Sequence of protein 1:
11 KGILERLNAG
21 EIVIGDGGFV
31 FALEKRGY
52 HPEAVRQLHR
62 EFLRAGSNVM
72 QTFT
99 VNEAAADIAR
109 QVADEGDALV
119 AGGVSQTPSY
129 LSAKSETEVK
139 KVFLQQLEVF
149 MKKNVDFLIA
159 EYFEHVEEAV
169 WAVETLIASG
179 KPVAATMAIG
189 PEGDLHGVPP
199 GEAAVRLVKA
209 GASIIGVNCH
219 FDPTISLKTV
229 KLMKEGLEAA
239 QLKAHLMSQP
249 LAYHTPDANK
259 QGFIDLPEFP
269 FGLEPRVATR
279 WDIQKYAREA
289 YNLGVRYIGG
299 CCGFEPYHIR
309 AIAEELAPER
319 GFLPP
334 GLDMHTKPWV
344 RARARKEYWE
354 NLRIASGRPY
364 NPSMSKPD

Sequence of protein 2:
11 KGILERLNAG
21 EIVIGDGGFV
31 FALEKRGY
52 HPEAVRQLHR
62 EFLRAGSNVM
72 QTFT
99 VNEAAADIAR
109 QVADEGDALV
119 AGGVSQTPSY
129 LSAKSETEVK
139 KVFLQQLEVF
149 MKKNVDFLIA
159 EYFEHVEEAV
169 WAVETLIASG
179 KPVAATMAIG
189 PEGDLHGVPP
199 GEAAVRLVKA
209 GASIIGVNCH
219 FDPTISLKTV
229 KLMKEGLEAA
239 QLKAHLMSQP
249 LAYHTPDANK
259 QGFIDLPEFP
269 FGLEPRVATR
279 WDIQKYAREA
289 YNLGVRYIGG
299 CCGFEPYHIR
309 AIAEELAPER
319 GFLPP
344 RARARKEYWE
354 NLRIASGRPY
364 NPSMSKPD

Interface contacts:
Residue D263 in protein 1 interacts with residue R346 in protein 2 (closest heavy-atom distance 3.2 Å).
Residue A358 in protein 1 interacts with residue P365 in protein 2 (closest heavy-atom distance 3.3 Å).
Residue F269 in protein 1 is in contact with residue W279 in protein 2 (closest heavy-atom distance 3.0 Å).
Residue S359 in protein 1 is in contact with residue P365 in protein 2 (closest heavy-atom distance 3.1 Å).
Residue P365 in protein 1 is in contact with residue A358 in protein 2 (closest heavy-atom distance 3.4 Å).
Residue I357 in protein 1 is in contact with residue N364 in protein 2 (closest heavy-atom distance 2.6 Å).
Residue S359 in protein 1 interacts with residue S366 in protein 2 (closest heavy-atom distance 3.3 Å).
Residue N364 in protein 1 is in contact with residue R356 in protein 2 (closest heavy-atom distance 2.9 Å).
Residue N364 in protein 1 is in contact with residue I357 in protein 2 (closest heavy-atom distance 2.9 Å).
Residue G37 in protein 1 contacts residue R65 in protein 2 (closest heavy-atom distance 3.2 Å).
Residue R361 in protein 1 interacts with residue P273 in protein 2 (closest heavy-atom distance 2.7 Å).
Residue P265 in protein 1 is in contact with residue Y351 in protein 2 (closest heavy-atom distance 2.6 Å).
Residue D280 in protein 1 is in contact with residue R361 in protein 2 (closest heavy-atom distance 2.7 Å).
Residue G360 in protein 1 contacts residue P254 in protein 2 (closest heavy-atom distance 3.1 Å).
Residue V275 in protein 1 is in contact with residue R361 in protein 2 (closest heavy-atom distance 2.8 Å).
Residue G270 in protein 1 is in contact with residue W352 in protein 2 (closest heavy-atom distance 3.4 Å).
Residue G360 in protein 1 is in contact with residue H252 in protein 2 (closest heavy-atom distance 2.6 Å).
Residue A358 in protein 1 contacts residue M367 in protein 2 (closest heavy-atom distance 3.4 Å).
Residue S366 in protein 1 interacts with residue G360 in protein 2 (closest heavy-atom distance 2.7 Å).
Residue P362 in protein 1 contacts residue S366 in protein 2 (closest heavy-atom distance 3.3 Å).
Residue A55 in protein 1 interacts with residue Q58 in protein 2 (closest heavy-atom distance 3.4 Å).
Residue H252 in protein 1 contacts residue R361 in protein 2 (closest heavy-atom distance 3.1 Å).
Residue P273 in protein 1 contacts residue I357 in protein 2 (closest heavy-atom distance 3.3 Å).
Residue E62 in protein 1 is in contact with residue R36 in protein 2 (closest heavy-atom distance 3.2 Å).
Residue K35 in protein 1 interacts with residue K35 in protein 2 (closest heavy-atom distance 3.1 Å).
Residue E266 in protein 1 interacts with residue A358 in protein 2 (closest heavy-atom distance 2.9 Å).
Residue R346 in protein 1 interacts with residue D263 in protein 2 (closest heavy-atom distance 3.0 Å).
Residue R356 in protein 1 interacts with residue N364 in protein 2 (closest heavy-atom distance 3.0 Å).
Residue W342 in protein 1 is in contact with residue D263 in protein 2 (closest heavy-atom distance 2.7 Å).
Residue R346 in protein 1 is in contact with residue I262 in protein 2 (closest heavy-atom distance 3.0 Å).
Residue R361 in protein 1 contacts residue V275 in protein 2 (closest heavy-atom distance 3.0 Å).
Residue E272 in protein 1 contacts residue Y305 in protein 2 (closest heavy-atom distance 2.6 Å).
Residue P254 in protein 1 is in contact with residue G360 in protein 2 (closest heavy-atom distance 3.3 Å).
Residue I262 in protein 1 contacts residue R346 in protein 2 (closest heavy-atom distance 2.9 Å).
Residue H252 in protein 1 is in contact with residue G360 in protein 2 (closest heavy-atom distance 3.3 Å).
Residue R346 in protein 1 interacts with residue D371 in protein 2 (closest heavy-atom distance 2.7 Å).
Residue Q58 in protein 1 contacts residue Y38 in protein 2 (closest heavy-atom distance 3.0 Å).
Residue S366 in protein 1 is in contact with residue P362 in protein 2 (closest heavy-atom distance 3.1 Å).
Residue R346 in protein 1 interacts with residue L264 in protein 2 (closest heavy-atom distance 2.9 Å).
Residue L264 in protein 1 interacts with residue R346 in protein 2 (closest heavy-atom distance 3.0 Å).
Residue Y305 in protein 1 interacts with residue E272 in protein 2 (closest heavy-atom distance 2.7 Å).
Residue P365 in protein 1 is in contact with residue S359 in protein 2 (closest heavy-atom distance 3.2 Å).
Residue E303 in protein 1 is in contact with residue K35 in protein 2 (closest heavy-atom distance 2.9 Å).
Residue G360 in protein 1 is in contact with residue S366 in protein 2 (closest heavy-atom distance 2.8 Å).
Residue R346 in protein 1 interacts with residue F267 in protein 2 (closest heavy-atom distance 2.9 Å).
Residue P273 in protein 1 interacts with residue R361 in protein 2 (closest heavy-atom distance 2.8 Å).
Residue F267 in protein 1 interacts with residue R346 in protein 2 (closest heavy-atom distance 3.0 Å).
Residue Y38 in protein 1 is in contact with residue Q58 in protein 2 (closest heavy-atom distance 2.7 Å).
Residue K35 in protein 1 is in contact with residue E303 in protein 2 (closest heavy-atom distance 3.0 Å).
Residue P265 in protein 1 contacts residue L355 in protein 2 (closest heavy-atom distance 3.3 Å).
Residue T277 in protein 1 interacts with residue E272 in protein 2 (closest heavy-atom distance 3.4 Å).
Residue K340 in protein 1 is in contact with residue D263 in protein 2 (closest heavy-atom distance 3.0 Å).
Residue W279 in protein 1 contacts residue F269 in protein 2 (closest heavy-atom distance 3.1 Å).
Residue Y351 in protein 1 contacts residue P265 in protein 2 (closest heavy-atom distance 2.6 Å).
Residue S368 in protein 1 interacts with residue A358 in protein 2 (closest heavy-atom distance 3.0 Å).
Residue E266 in protein 1 interacts with residue W352 in protein 2 (closest heavy-atom distance 3.3 Å).
Residue R361 in protein 1 is in contact with residue D280 in protein 2 (closest heavy-atom distance 2.7 Å).
Residue S366 in protein 1 contacts residue S359 in protein 2 (closest heavy-atom distance 3.2 Å).
Residue P273 in protein 1 interacts with residue P273 in protein 2 (closest heavy-atom distance 3.3 Å).
Residue A358 in protein 1 interacts with residue E266 in protein 2 (closest heavy-atom distance 2.9 Å).

This data describes a binding interaction between two proteins.